Sequence of chain B:
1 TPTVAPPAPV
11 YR

Residue-level contacts at the interface:
Residue V66 in chain A interacts with residue P9 in chain B (closest heavy-atom distance 3.8 Å).
Residue P65 in chain A contacts residue P6 in chain B (closest heavy-atom distance 3.7 Å).
Residue A84 in chain A is in contact with residue V4 in chain B (closest heavy-atom distance 4.7 Å).
Residue Q62 in chain A interacts with residue P9 in chain B (closest heavy-atom distance 3.5 Å).
Residue Q62 in chain A interacts with residue V10 in chain B (closest heavy-atom distance 2.9 Å).
Residue E68 in chain A is in contact with residue A5 in chain B (closest heavy-atom distance 4.5 Å).
Residue S93 in chain A interacts with residue A8 in chain B (closest heavy-atom distance 3.3 Å).
Residue L58 in chain A is in contact with residue V10 in chain B (closest heavy-atom distance 3.4 Å).
Residue V69 in chain A interacts with residue P6 in chain B (closest heavy-atom distance 3.7 Å).
Residue F97 in chain A is in contact with residue P9 in chain B (closest heavy-atom distance 4.3 Å).
Residue E68 in chain A is in contact with residue P6 in chain B (closest heavy-atom distance 3.5 Å).
Residue Q88 in chain A is in contact with residue T3 in chain B (closest heavy-atom distance 3.0 Å).
Residue F81 in chain A contacts residue A5 in chain B (closest heavy-atom distance 3.9 Å).
Residue F81 in chain A is in contact with residue V4 in chain B (closest heavy-atom distance 4.2 Å).
Residue E56 in chain A is in contact with residue Y11 in chain B (closest heavy-atom distance 2.6 Å).
Residue A84 in chain A is in contact with residue A5 in chain B (closest heavy-atom distance 4.3 Å).
Residue D61 in chain A contacts residue R12 in chain B (closest heavy-atom distance 3.0 Å).
Residue P65 in chain A contacts residue A8 in chain B (closest heavy-atom distance 5.0 Å).
Residue L58 in chain A contacts residue Y11 in chain B (closest heavy-atom distance 3.9 Å).
Residue W89 in chain A contacts residue P6 in chain B (closest heavy-atom distance 2.8 Å).
Residue W89 in chain A interacts with residue A8 in chain B (closest heavy-atom distance 3.6 Å).
Residue F81 in chain A contacts residue P6 in chain B (closest heavy-atom distance 3.7 Å).
Residue Q88 in chain A contacts residue V4 in chain B (closest heavy-atom distance 3.5 Å).
Residue R72 in chain A contacts residue A5 in chain B (closest heavy-atom distance 4.5 Å).
Residue M96 in chain A interacts with residue Y11 in chain B (closest heavy-atom distance 3.6 Å).
Residue W89 in chain A interacts with residue A5 in chain B (closest heavy-atom distance 3.9 Å).
Residue R72 in chain A contacts residue P6 in chain B (closest heavy-atom distance 4.6 Å).
Residue A84 in chain A interacts with residue T3 in chain B (closest heavy-atom distance 3.6 Å).
Residue R72 in chain A contacts residue V4 in chain B (closest heavy-atom distance 2.7 Å).
Residue Q62 in chain A interacts with residue R12 in chain B (closest heavy-atom distance 3.9 Å).
Residue Q62 in chain A is in contact with residue A8 in chain B (closest heavy-atom distance 4.3 Å).
Residue F81 in chain A is in contact with residue T3 in chain B (closest heavy-atom distance 3.9 Å).
Residue P65 in chain A contacts residue P9 in chain B (closest heavy-atom distance 4.9 Å).
Residue S80 in chain A is in contact with residue T3 in chain B (closest heavy-atom distance 2.8 Å).
Residue S93 in chain A interacts with residue P9 in chain B (closest heavy-atom distance 4.8 Å).
Residue E68 in chain A interacts with residue V4 in chain B (closest heavy-atom distance 4.3 Å).
Residue Q88 in chain A interacts with residue A5 in chain B (closest heavy-atom distance 2.9 Å).
Residue D90 in chain A interacts with residue A8 in chain B (closest heavy-atom distance 4.5 Å).
Residue L58 in chain A contacts residue P9 in chain B (closest heavy-atom distance 3.9 Å).
Residue H52 in chain A interacts with residue Y11 in chain B (closest heavy-atom distance 4.8 Å).
Residue P65 in chain A interacts with residue P7 in chain B (closest heavy-atom distance 3.3 Å).
Residue Q87 in chain A interacts with residue T3 in chain B (closest heavy-atom distance 4.8 Å).
Residue R72 in chain A interacts with residue T3 in chain B (closest heavy-atom distance 3.8 Å).
Residue W89 in chain A contacts residue P9 in chain B (closest heavy-atom distance 3.6 Å).
Residue L85 in chain A contacts residue P6 in chain B (closest heavy-atom distance 4.9 Å).
Residue W89 in chain A interacts with residue P7 in chain B (closest heavy-atom distance 4.1 Å).
Residue L85 in chain A is in contact with residue A5 in chain B (closest heavy-atom distance 3.9 Å).

Sequence of chain A:
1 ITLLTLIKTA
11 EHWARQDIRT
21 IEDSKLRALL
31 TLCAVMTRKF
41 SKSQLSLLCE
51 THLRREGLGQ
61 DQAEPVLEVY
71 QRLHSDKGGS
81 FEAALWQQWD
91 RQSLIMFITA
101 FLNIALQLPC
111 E

The following describes two proteins that form a bound complex.